Sequence of chain B:
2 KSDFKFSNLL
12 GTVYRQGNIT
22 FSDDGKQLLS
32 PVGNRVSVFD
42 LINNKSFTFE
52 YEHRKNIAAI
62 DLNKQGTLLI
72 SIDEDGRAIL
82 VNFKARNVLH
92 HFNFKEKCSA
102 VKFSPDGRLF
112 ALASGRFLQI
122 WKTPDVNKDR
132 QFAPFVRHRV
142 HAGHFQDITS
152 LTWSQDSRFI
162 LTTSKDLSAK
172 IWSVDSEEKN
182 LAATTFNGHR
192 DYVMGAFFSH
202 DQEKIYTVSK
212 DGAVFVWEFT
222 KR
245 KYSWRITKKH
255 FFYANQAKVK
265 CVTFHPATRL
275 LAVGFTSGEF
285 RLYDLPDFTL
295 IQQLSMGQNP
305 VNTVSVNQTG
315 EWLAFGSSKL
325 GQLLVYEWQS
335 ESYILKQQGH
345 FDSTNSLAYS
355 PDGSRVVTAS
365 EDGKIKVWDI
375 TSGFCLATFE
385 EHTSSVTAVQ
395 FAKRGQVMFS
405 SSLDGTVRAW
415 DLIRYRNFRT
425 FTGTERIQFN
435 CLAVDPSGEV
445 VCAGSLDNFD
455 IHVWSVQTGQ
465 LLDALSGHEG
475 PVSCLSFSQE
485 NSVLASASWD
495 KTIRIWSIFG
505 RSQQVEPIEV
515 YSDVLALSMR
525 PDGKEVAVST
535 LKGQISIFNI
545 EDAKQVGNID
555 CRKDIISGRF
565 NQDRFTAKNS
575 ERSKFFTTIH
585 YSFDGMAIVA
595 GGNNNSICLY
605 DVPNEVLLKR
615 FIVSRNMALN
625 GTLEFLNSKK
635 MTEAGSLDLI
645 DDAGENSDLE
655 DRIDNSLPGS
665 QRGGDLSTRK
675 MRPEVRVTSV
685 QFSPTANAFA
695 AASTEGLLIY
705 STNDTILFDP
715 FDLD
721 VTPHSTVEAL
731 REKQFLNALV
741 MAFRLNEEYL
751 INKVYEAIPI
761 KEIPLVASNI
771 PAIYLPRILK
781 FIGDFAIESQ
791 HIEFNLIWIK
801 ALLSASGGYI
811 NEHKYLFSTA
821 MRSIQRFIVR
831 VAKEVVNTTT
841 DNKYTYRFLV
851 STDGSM

Residue-level contacts at the interface:
Residue G663 in chain B is in contact with residue S453 in chain A (closest heavy-atom distance 4.0 Å).
Residue Q665 in chain B interacts with residue S453 in chain A (closest heavy-atom distance 3.3 Å).
Residue G667 in chain B contacts residue S453 in chain A (closest heavy-atom distance 4.6 Å).
Residue L661 in chain B interacts with residue K447 in chain A (closest heavy-atom distance 4.9 Å).
Residue S664 in chain B is in contact with residue V450 in chain A (closest heavy-atom distance 3.2 Å).
Residue G667 in chain B interacts with residue V450 in chain A (closest heavy-atom distance 4.6 Å).
Residue G667 in chain B is in contact with residue V454 in chain A (closest heavy-atom distance 4.0 Å).
Residue Q665 in chain B contacts residue V454 in chain A (closest heavy-atom distance 3.9 Å).
Residue L661 in chain B contacts residue L451 in chain A (closest heavy-atom distance 4.9 Å).
Residue G668 in chain B interacts with residue V450 in chain A (closest heavy-atom distance 4.3 Å).
Residue S664 in chain B interacts with residue L451 in chain A (closest heavy-atom distance 5.0 Å).
Residue G667 in chain B contacts residue D449 in chain A (closest heavy-atom distance 5.0 Å).
Residue Q665 in chain B interacts with residue V450 in chain A (closest heavy-atom distance 5.0 Å).
Residue S664 in chain B is in contact with residue S453 in chain A (closest heavy-atom distance 4.1 Å).
Residue R666 in chain B contacts residue V454 in chain A (closest heavy-atom distance 4.4 Å).

This data describes a binding interaction between two proteins.

Sequence of chain A:
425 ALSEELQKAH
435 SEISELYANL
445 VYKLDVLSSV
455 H